Residue-level contacts at the interface:
Residue K427 in chain A contacts residue D129 in chain B (closest heavy-atom distance 2.8 Å).
Residue P358 in chain A contacts residue G98 in chain B (closest heavy-atom distance 3.4 Å).
Residue K361 in chain A is in contact with residue G96 in chain B (closest heavy-atom distance 3.2 Å).
Residue H476 in chain A is in contact with residue D133 in chain B (closest heavy-atom distance 3.4 Å).
Residue K235 in chain A is in contact with residue E114 in chain B (closest heavy-atom distance 3.1 Å).
Residue L377 in chain A contacts residue E14 in chain B (closest heavy-atom distance 2.8 Å).
Residue Y414 in chain A is in contact with residue D131 in chain B (closest heavy-atom distance 3.2 Å).
Residue D333 in chain A interacts with residue N111 in chain B (closest heavy-atom distance 3.0 Å).
Residue Q424 in chain A contacts residue R126 in chain B (closest heavy-atom distance 2.8 Å).
Residue K237 in chain A is in contact with residue M145 in chain B (closest heavy-atom distance 3.0 Å).
Residue T240 in chain A interacts with residue M145 in chain B (closest heavy-atom distance 3.2 Å).
Residue S417 in chain A interacts with residue Q143 in chain B (closest heavy-atom distance 3.1 Å).
Residue Y414 in chain A is in contact with residue I130 in chain B (closest heavy-atom distance 3.4 Å).
Residue S378 in chain A interacts with residue E11 in chain B (closest heavy-atom distance 3.1 Å).
Residue S370 in chain A interacts with residue S38 in chain B (closest heavy-atom distance 3.1 Å).
Residue R340 in chain A contacts residue E87 in chain B (closest heavy-atom distance 2.6 Å).
Residue V227 in chain A interacts with residue E114 in chain B (closest heavy-atom distance 2.8 Å).
Residue N419 in chain A contacts residue I130 in chain B (closest heavy-atom distance 3.4 Å).
Residue W223 in chain A interacts with residue L112 in chain B (closest heavy-atom distance 3.1 Å).
Residue Q424 in chain A contacts residue D129 in chain B (closest heavy-atom distance 3.2 Å).
Residue R340 in chain A interacts with residue E83 in chain B (closest heavy-atom distance 3.4 Å).
Residue T212 in chain A is in contact with residue N111 in chain B (closest heavy-atom distance 3.3 Å).
Residue I244 in chain A interacts with residue E84 in chain B (closest heavy-atom distance 3.4 Å).
Residue Q236 in chain A is in contact with residue M144 in chain B (closest heavy-atom distance 3.1 Å).
Residue S232 in chain A interacts with residue E127 in chain B (closest heavy-atom distance 3.0 Å).
Residue D357 in chain A is in contact with residue R90 in chain B (closest heavy-atom distance 2.7 Å).
Residue Q236 in chain A is in contact with residue M124 in chain B (closest heavy-atom distance 3.3 Å).
Residue R382 in chain A contacts residue A10 in chain B (closest heavy-atom distance 3.3 Å).
Residue K215 in chain A is in contact with residue L112 in chain B (closest heavy-atom distance 3.0 Å).
Residue R250 in chain A interacts with residue E87 in chain B (closest heavy-atom distance 2.4 Å).
Residue I374 in chain A is in contact with residue S38 in chain B (closest heavy-atom distance 3.2 Å).
Residue V239 in chain A interacts with residue M109 in chain B (closest heavy-atom distance 3.4 Å).
Residue R340 in chain A is in contact with residue E84 in chain B (closest heavy-atom distance 3.3 Å).
Residue W223 in chain A interacts with residue G113 in chain B (closest heavy-atom distance 3.2 Å).
Residue I248 in chain A interacts with residue E87 in chain B (closest heavy-atom distance 3.3 Å).
Residue F338 in chain A interacts with residue R90 in chain B (closest heavy-atom distance 3.4 Å).
Residue K237 in chain A interacts with residue T146 in chain B (closest heavy-atom distance 3.4 Å).
Residue Y415 in chain A interacts with residue Q143 in chain B (closest heavy-atom distance 3.1 Å).
Residue N241 in chain A is in contact with residue M145 in chain B (closest heavy-atom distance 3.5 Å).
Residue R428 in chain A interacts with residue G132 in chain B (closest heavy-atom distance 3.0 Å).
Residue K405 in chain A is in contact with residue L18 in chain B (closest heavy-atom distance 3.4 Å).
Residue L473 in chain A contacts residue D131 in chain B (closest heavy-atom distance 3.3 Å).
Residue G331 in chain A contacts residue K94 in chain B (closest heavy-atom distance 3.1 Å).
Residue K405 in chain A is in contact with residue F19 in chain B (closest heavy-atom distance 3.4 Å).
Residue K427 in chain A interacts with residue I130 in chain B (closest heavy-atom distance 3.5 Å).
Residue Q424 in chain A is in contact with residue G132 in chain B (closest heavy-atom distance 3.5 Å).
Residue S378 in chain A contacts residue A10 in chain B (closest heavy-atom distance 3.0 Å).
Residue H420 in chain A is in contact with residue E127 in chain B (closest heavy-atom distance 3.2 Å).
Residue S431 in chain A is in contact with residue D131 in chain B (closest heavy-atom distance 3.2 Å).
Residue S403 in chain A interacts with residue L18 in chain B (closest heavy-atom distance 3.2 Å).
Residue R381 in chain A contacts residue E14 in chain B (closest heavy-atom distance 3.1 Å).
Residue T366 in chain A interacts with residue N137 in chain B (closest heavy-atom distance 3.4 Å).
Residue K405 in chain A interacts with residue T34 in chain B (closest heavy-atom distance 2.9 Å).
Residue I374 in chain A is in contact with residue L39 in chain B (closest heavy-atom distance 3.4 Å).
Residue W223 in chain A is in contact with residue E114 in chain B (closest heavy-atom distance 3.5 Å).
Residue K427 in chain A is in contact with residue R126 in chain B (closest heavy-atom distance 2.7 Å).
Residue P358 in chain A is in contact with residue D93 in chain B (closest heavy-atom distance 3.5 Å).
Residue Y415 in chain A interacts with residue E139 in chain B (closest heavy-atom distance 3.2 Å).
Residue S378 in chain A interacts with residue E7 in chain B (closest heavy-atom distance 3.2 Å).
Residue K375 in chain A is in contact with residue E11 in chain B (closest heavy-atom distance 3.3 Å).

Sequence of chain A:
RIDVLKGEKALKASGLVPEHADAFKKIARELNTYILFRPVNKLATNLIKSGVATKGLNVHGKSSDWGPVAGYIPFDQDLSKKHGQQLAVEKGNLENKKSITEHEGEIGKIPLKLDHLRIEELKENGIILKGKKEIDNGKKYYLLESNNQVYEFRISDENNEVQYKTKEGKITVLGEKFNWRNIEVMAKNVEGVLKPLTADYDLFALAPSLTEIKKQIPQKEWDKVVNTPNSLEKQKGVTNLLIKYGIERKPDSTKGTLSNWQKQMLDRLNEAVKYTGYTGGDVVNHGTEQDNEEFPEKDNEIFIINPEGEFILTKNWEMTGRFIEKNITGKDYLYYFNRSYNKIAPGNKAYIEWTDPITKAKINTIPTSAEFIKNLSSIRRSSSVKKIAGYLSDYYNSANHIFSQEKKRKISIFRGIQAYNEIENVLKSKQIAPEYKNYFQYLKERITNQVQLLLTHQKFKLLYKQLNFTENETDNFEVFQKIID

Sequence of chain B:
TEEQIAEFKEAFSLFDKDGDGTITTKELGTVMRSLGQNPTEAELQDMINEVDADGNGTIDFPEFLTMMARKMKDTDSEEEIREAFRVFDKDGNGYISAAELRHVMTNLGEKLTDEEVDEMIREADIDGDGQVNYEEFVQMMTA

This data describes a binding interaction between two proteins.